The following describes two proteins that form a bound complex.

Residue-level contacts at the interface:
Residue V118 in protein 2 interacts with residue Y117 in protein 1 (closest heavy-atom distance 3.3 Å).
Residue G114 in protein 2 contacts residue A120 in protein 1 (closest heavy-atom distance 4.0 Å).
Residue V118 in protein 2 contacts residue A116 in protein 1 (closest heavy-atom distance 3.9 Å).
Residue Y117 in protein 2 is in contact with residue Y117 in protein 1 (closest heavy-atom distance 4.1 Å).
Residue V118 in protein 2 is in contact with residue V118 in protein 1 (closest heavy-atom distance 2.9 Å).
Residue Y117 in protein 2 contacts residue I119 in protein 1 (closest heavy-atom distance 4.1 Å).
Residue N148 in protein 2 contacts residue L145 in protein 1 (closest heavy-atom distance 4.2 Å).
Residue I119 in protein 2 interacts with residue K32 in protein 1 (closest heavy-atom distance 3.3 Å).
Residue R144 in protein 2 contacts residue R144 in protein 1 (closest heavy-atom distance 4.5 Å).
Residue A116 in protein 2 is in contact with residue R144 in protein 1 (closest heavy-atom distance 4.0 Å).
Residue G121 in protein 2 is in contact with residue G114 in protein 1 (closest heavy-atom distance 4.1 Å).
Residue A116 in protein 2 interacts with residue A120 in protein 1 (closest heavy-atom distance 4.1 Å).
Residue R144 in protein 2 contacts residue V147 in protein 1 (closest heavy-atom distance 3.9 Å).
Residue L145 in protein 2 is in contact with residue N148 in protein 1 (closest heavy-atom distance 3.9 Å).
Residue A116 in protein 2 is in contact with residue I119 in protein 1 (closest heavy-atom distance 4.3 Å).
Residue N148 in protein 2 contacts residue R144 in protein 1 (closest heavy-atom distance 3.2 Å).
Residue V147 in protein 2 contacts residue R144 in protein 1 (closest heavy-atom distance 4.1 Å).
Residue A120 in protein 2 is in contact with residue G114 in protein 1 (closest heavy-atom distance 4.0 Å).
Residue Y117 in protein 2 interacts with residue V118 in protein 1 (closest heavy-atom distance 3.3 Å).
Residue A116 in protein 2 is in contact with residue V118 in protein 1 (closest heavy-atom distance 4.0 Å).
Residue G114 in protein 2 interacts with residue G121 in protein 1 (closest heavy-atom distance 4.3 Å).
Residue I119 in protein 2 interacts with residue Y117 in protein 1 (closest heavy-atom distance 3.9 Å).
Residue A120 in protein 2 interacts with residue A116 in protein 1 (closest heavy-atom distance 4.0 Å).
Residue R144 in protein 2 interacts with residue A116 in protein 1 (closest heavy-atom distance 4.2 Å).
Residue I119 in protein 2 is in contact with residue A116 in protein 1 (closest heavy-atom distance 4.1 Å).
Residue R144 in protein 2 interacts with residue N148 in protein 1 (closest heavy-atom distance 3.0 Å).
Residue K32 in protein 2 is in contact with residue I119 in protein 1 (closest heavy-atom distance 3.9 Å).

Sequence of protein 2:
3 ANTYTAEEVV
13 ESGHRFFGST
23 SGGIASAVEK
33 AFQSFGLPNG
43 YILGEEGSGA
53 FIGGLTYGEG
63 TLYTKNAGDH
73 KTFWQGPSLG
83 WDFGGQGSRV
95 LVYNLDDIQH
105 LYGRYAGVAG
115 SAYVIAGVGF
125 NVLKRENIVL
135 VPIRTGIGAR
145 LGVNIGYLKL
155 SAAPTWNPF

Sequence of protein 1:
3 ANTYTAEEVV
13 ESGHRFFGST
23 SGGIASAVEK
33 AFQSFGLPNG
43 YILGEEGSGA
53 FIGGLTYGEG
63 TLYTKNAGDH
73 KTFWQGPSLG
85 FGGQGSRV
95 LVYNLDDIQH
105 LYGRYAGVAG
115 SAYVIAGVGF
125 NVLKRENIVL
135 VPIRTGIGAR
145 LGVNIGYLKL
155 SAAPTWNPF